The following describes two proteins that form a bound complex.

Sequence of protein 1:
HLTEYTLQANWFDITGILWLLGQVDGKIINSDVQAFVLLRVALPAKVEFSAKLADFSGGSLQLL

Interface contacts:
Residue L57 in protein 2 contacts residue S36 in protein 1 (closest heavy-atom distance 3.9 Å).
Residue A35 in protein 2 contacts residue W16 in protein 1 (closest heavy-atom distance 3.6 Å).
Residue L56 in protein 2 contacts residue L23 in protein 1 (closest heavy-atom distance 3.8 Å).
Residue N61 in protein 2 is in contact with residue W16 in protein 1 (closest heavy-atom distance 3.3 Å).
Residue N61 in protein 2 is in contact with residue F17 in protein 1 (closest heavy-atom distance 4.3 Å).
Residue W49 in protein 2 contacts residue W16 in protein 1 (closest heavy-atom distance 4.8 Å).
Residue I59 in protein 2 is in contact with residue S36 in protein 1 (closest heavy-atom distance 3.5 Å).
Residue G52 in protein 2 interacts with residue W16 in protein 1 (closest heavy-atom distance 3.5 Å).
Residue L57 in protein 2 is in contact with residue I19 in protein 1 (closest heavy-atom distance 4.0 Å).
Residue Y34 in protein 2 is in contact with residue T20 in protein 1 (closest heavy-atom distance 4.1 Å).
Residue G110 in protein 2 interacts with residue W24 in protein 1 (closest heavy-atom distance 3.4 Å).
Residue W49 in protein 2 contacts residue F17 in protein 1 (closest heavy-atom distance 3.9 Å).
Residue K111 in protein 2 interacts with residue W24 in protein 1 (closest heavy-atom distance 3.3 Å).
Residue L36 in protein 2 is in contact with residue W16 in protein 1 (closest heavy-atom distance 4.6 Å).
Residue E101 in protein 2 contacts residue T20 in protein 1 (closest heavy-atom distance 2.8 Å).
Residue I59 in protein 2 contacts residue D37 in protein 1 (closest heavy-atom distance 4.9 Å).
Residue F116 in protein 2 contacts residue F17 in protein 1 (closest heavy-atom distance 4.2 Å).
Residue P112 in protein 2 is in contact with residue G21 in protein 1 (closest heavy-atom distance 3.5 Å).
Residue Y34 in protein 2 is in contact with residue W24 in protein 1 (closest heavy-atom distance 4.5 Å).
Residue S37 in protein 2 is in contact with residue F17 in protein 1 (closest heavy-atom distance 4.6 Å).
Residue T60 in protein 2 contacts residue V38 in protein 1 (closest heavy-atom distance 4.9 Å).
Residue I54 in protein 2 contacts residue L23 in protein 1 (closest heavy-atom distance 4.6 Å).
Residue P112 in protein 2 is in contact with residue W24 in protein 1 (closest heavy-atom distance 3.8 Å).
Residue L109 in protein 2 is in contact with residue W24 in protein 1 (closest heavy-atom distance 3.1 Å).
Residue A35 in protein 2 is in contact with residue T20 in protein 1 (closest heavy-atom distance 3.7 Å).
Residue V53 in protein 2 is in contact with residue W16 in protein 1 (closest heavy-atom distance 3.5 Å).
Residue T33 in protein 2 interacts with residue T20 in protein 1 (closest heavy-atom distance 3.3 Å).
Residue I54 in protein 2 interacts with residue I19 in protein 1 (closest heavy-atom distance 3.8 Å).
Residue L57 in protein 2 contacts residue L23 in protein 1 (closest heavy-atom distance 4.0 Å).
Residue L57 in protein 2 interacts with residue I33 in protein 1 (closest heavy-atom distance 4.0 Å).
Residue I54 in protein 2 is in contact with residue W16 in protein 1 (closest heavy-atom distance 3.4 Å).
Residue G114 in protein 2 is in contact with residue F17 in protein 1 (closest heavy-atom distance 4.6 Å).
Residue E101 in protein 2 interacts with residue F17 in protein 1 (closest heavy-atom distance 4.7 Å).
Residue I54 in protein 2 interacts with residue T20 in protein 1 (closest heavy-atom distance 4.0 Å).
Residue I59 in protein 2 is in contact with residue W16 in protein 1 (closest heavy-atom distance 3.3 Å).
Residue I59 in protein 2 contacts residue V38 in protein 1 (closest heavy-atom distance 4.0 Å).
Residue S37 in protein 2 interacts with residue W16 in protein 1 (closest heavy-atom distance 4.1 Å).
Residue P112 in protein 2 interacts with residue T20 in protein 1 (closest heavy-atom distance 3.6 Å).
Residue T60 in protein 2 contacts residue W16 in protein 1 (closest heavy-atom distance 4.2 Å).

Sequence of protein 2:
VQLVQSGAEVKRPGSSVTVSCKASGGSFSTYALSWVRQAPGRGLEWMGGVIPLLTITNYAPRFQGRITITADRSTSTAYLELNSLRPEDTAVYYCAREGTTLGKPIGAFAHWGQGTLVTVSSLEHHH